The following describes two proteins that form a bound complex.

Sequence of protein 2:
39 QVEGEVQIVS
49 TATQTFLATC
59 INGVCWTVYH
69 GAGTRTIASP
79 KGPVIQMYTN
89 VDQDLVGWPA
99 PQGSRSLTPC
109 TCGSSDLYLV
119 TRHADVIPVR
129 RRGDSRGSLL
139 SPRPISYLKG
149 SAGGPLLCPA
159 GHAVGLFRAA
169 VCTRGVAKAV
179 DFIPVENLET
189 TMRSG

Sequence of protein 1:
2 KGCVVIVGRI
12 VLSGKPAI

Interface contacts:
Residue G101 in protein 2 is in contact with residue R10 in protein 1 (closest heavy-atom distance 3.0 Å).
Residue S48 in protein 2 interacts with residue V5 in protein 1 (closest heavy-atom distance 3.6 Å).
Residue I75 in protein 2 contacts residue I7 in protein 1 (closest heavy-atom distance 4.2 Å).
Residue A76 in protein 2 interacts with residue V5 in protein 1 (closest heavy-atom distance 2.8 Å).
Residue V44 in protein 2 is in contact with residue R10 in protein 1 (closest heavy-atom distance 3.4 Å).
Residue G42 in protein 2 is in contact with residue V12 in protein 1 (closest heavy-atom distance 4.1 Å).
Residue G42 in protein 2 contacts residue R10 in protein 1 (closest heavy-atom distance 4.3 Å).
Residue S48 in protein 2 is in contact with residue C4 in protein 1 (closest heavy-atom distance 4.0 Å).
Residue E41 in protein 2 contacts residue R10 in protein 1 (closest heavy-atom distance 4.1 Å).
Residue S48 in protein 2 contacts residue V8 in protein 1 (closest heavy-atom distance 3.4 Å).
Residue V44 in protein 2 interacts with residue I11 in protein 1 (closest heavy-atom distance 2.7 Å).
Residue V118 in protein 2 interacts with residue L13 in protein 1 (closest heavy-atom distance 4.2 Å).
Residue V40 in protein 2 contacts residue R10 in protein 1 (closest heavy-atom distance 3.0 Å).
Residue T49 in protein 2 is in contact with residue V5 in protein 1 (closest heavy-atom distance 3.9 Å).
Residue V40 in protein 2 contacts residue A18 in protein 1 (closest heavy-atom distance 4.0 Å).
Residue T119 in protein 2 contacts residue I11 in protein 1 (closest heavy-atom distance 3.5 Å).
Residue E43 in protein 2 is in contact with residue I11 in protein 1 (closest heavy-atom distance 3.2 Å).
Residue I46 in protein 2 is in contact with residue R10 in protein 1 (closest heavy-atom distance 4.1 Å).
Residue P99 in protein 2 is in contact with residue I7 in protein 1 (closest heavy-atom distance 3.7 Å).
Residue A122 in protein 2 contacts residue I11 in protein 1 (closest heavy-atom distance 4.2 Å).
Residue R120 in protein 2 is in contact with residue I11 in protein 1 (closest heavy-atom distance 4.0 Å).
Residue I46 in protein 2 contacts residue I7 in protein 1 (closest heavy-atom distance 3.6 Å).
Residue E43 in protein 2 is in contact with residue V12 in protein 1 (closest heavy-atom distance 3.6 Å).
Residue V44 in protein 2 interacts with residue G9 in protein 1 (closest heavy-atom distance 4.4 Å).
Residue R73 in protein 2 contacts residue K2 in protein 1 (closest heavy-atom distance 3.6 Å).
Residue A70 in protein 2 interacts with residue V5 in protein 1 (closest heavy-atom distance 3.9 Å).
Residue I46 in protein 2 interacts with residue I11 in protein 1 (closest heavy-atom distance 4.2 Å).
Residue A76 in protein 2 contacts residue V6 in protein 1 (closest heavy-atom distance 4.2 Å).
Residue Q45 in protein 2 interacts with residue I7 in protein 1 (closest heavy-atom distance 4.3 Å).
Residue V40 in protein 2 interacts with residue V12 in protein 1 (closest heavy-atom distance 4.1 Å).
Residue V44 in protein 2 contacts residue L13 in protein 1 (closest heavy-atom distance 4.2 Å).
Residue I75 in protein 2 contacts residue C4 in protein 1 (closest heavy-atom distance 3.6 Å).
Residue V40 in protein 2 is in contact with residue K16 in protein 1 (closest heavy-atom distance 3.6 Å).
Residue V40 in protein 2 interacts with residue P17 in protein 1 (closest heavy-atom distance 3.4 Å).
Residue I46 in protein 2 is in contact with residue G9 in protein 1 (closest heavy-atom distance 2.8 Å).
Residue S48 in protein 2 contacts residue V6 in protein 1 (closest heavy-atom distance 3.0 Å).
Residue R73 in protein 2 interacts with residue V5 in protein 1 (closest heavy-atom distance 3.8 Å).
Residue V118 in protein 2 is in contact with residue I11 in protein 1 (closest heavy-atom distance 4.6 Å).
Residue I46 in protein 2 is in contact with residue V8 in protein 1 (closest heavy-atom distance 2.8 Å).
Residue Q45 in protein 2 is in contact with residue R10 in protein 1 (closest heavy-atom distance 4.5 Å).
Residue F54 in protein 2 contacts residue V5 in protein 1 (closest heavy-atom distance 4.5 Å).
Residue W96 in protein 2 interacts with residue V5 in protein 1 (closest heavy-atom distance 3.9 Å).
Residue V47 in protein 2 is in contact with residue V8 in protein 1 (closest heavy-atom distance 4.4 Å).
Residue E43 in protein 2 interacts with residue L13 in protein 1 (closest heavy-atom distance 3.0 Å).
Residue R73 in protein 2 contacts residue C4 in protein 1 (closest heavy-atom distance 4.4 Å).
Residue P81 in protein 2 contacts residue C4 in protein 1 (closest heavy-atom distance 3.7 Å).
Residue L155 in protein 2 is in contact with residue L13 in protein 1 (closest heavy-atom distance 4.1 Å).
Residue A76 in protein 2 is in contact with residue C4 in protein 1 (closest heavy-atom distance 3.6 Å).
Residue E41 in protein 2 interacts with residue V12 in protein 1 (closest heavy-atom distance 3.4 Å).
Residue V47 in protein 2 contacts residue V5 in protein 1 (closest heavy-atom distance 3.6 Å).
Residue G42 in protein 2 interacts with residue I11 in protein 1 (closest heavy-atom distance 3.2 Å).
Residue I75 in protein 2 contacts residue V5 in protein 1 (closest heavy-atom distance 3.5 Å).
Residue Q45 in protein 2 interacts with residue G9 in protein 1 (closest heavy-atom distance 3.6 Å).
Residue I46 in protein 2 contacts residue V6 in protein 1 (closest heavy-atom distance 4.1 Å).
Residue T74 in protein 2 is in contact with residue V5 in protein 1 (closest heavy-atom distance 2.8 Å).
Residue T74 in protein 2 contacts residue C4 in protein 1 (closest heavy-atom distance 2.8 Å).
Residue V47 in protein 2 contacts residue I7 in protein 1 (closest heavy-atom distance 4.1 Å).
Residue R73 in protein 2 is in contact with residue G3 in protein 1 (closest heavy-atom distance 3.1 Å).
Residue V47 in protein 2 interacts with residue V6 in protein 1 (closest heavy-atom distance 3.2 Å).
Residue L105 in protein 2 interacts with residue L13 in protein 1 (closest heavy-atom distance 3.7 Å).